Sequence of protein 1:
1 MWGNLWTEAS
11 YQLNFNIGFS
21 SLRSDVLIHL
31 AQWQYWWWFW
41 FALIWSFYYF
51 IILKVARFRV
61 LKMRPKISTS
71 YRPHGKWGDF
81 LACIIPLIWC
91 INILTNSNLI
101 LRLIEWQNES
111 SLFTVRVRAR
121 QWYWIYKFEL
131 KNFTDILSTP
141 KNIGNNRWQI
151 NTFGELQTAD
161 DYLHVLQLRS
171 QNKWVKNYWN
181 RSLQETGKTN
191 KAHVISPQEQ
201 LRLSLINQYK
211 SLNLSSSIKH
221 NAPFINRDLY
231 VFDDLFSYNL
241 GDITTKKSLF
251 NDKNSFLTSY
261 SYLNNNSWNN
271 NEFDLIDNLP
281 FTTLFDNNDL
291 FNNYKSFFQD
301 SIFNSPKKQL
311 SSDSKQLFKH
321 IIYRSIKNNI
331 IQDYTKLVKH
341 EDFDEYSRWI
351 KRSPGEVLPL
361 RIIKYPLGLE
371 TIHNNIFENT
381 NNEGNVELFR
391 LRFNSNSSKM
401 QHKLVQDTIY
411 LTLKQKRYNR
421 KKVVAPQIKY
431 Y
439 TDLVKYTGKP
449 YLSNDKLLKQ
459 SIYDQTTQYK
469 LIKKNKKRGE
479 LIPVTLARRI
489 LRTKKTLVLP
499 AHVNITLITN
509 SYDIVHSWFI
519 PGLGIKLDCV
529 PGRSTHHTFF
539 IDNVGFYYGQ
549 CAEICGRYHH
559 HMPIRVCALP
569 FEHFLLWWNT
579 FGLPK

This data describes a binding interaction between two proteins.

Sequence of protein 2:
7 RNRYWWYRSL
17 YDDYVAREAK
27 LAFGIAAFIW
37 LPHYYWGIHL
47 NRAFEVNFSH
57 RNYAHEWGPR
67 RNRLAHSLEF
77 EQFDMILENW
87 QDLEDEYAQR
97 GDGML

Interface contacts:
Residue H74 in protein 1 interacts with residue D18 in protein 2 (closest heavy-atom distance 2.9 Å).
Residue W77 in protein 1 is in contact with residue S15 in protein 2 (closest heavy-atom distance 3.9 Å).
Residue I143 in protein 1 contacts residue R69 in protein 2 (closest heavy-atom distance 3.9 Å).
Residue W36 in protein 1 interacts with residue G43 in protein 2 (closest heavy-atom distance 3.4 Å).
Residue Y35 in protein 1 is in contact with residue L46 in protein 2 (closest heavy-atom distance 3.7 Å).
Residue Q32 in protein 1 interacts with residue F50 in protein 2 (closest heavy-atom distance 3.6 Å).
Residue L43 in protein 1 is in contact with residue A32 in protein 2 (closest heavy-atom distance 3.6 Å).
Residue Y35 in protein 1 is in contact with residue W42 in protein 2 (closest heavy-atom distance 3.2 Å).
Residue F50 in protein 1 is in contact with residue E24 in protein 2 (closest heavy-atom distance 3.4 Å).
Residue S46 in protein 1 contacts residue A28 in protein 2 (closest heavy-atom distance 3.2 Å).
Residue F39 in protein 1 interacts with residue Y40 in protein 2 (closest heavy-atom distance 3.8 Å).
Residue I28 in protein 1 interacts with residue F50 in protein 2 (closest heavy-atom distance 3.9 Å).
Residue W36 in protein 1 is in contact with residue N47 in protein 2 (closest heavy-atom distance 3.0 Å).
Residue L81 in protein 1 contacts residue L16 in protein 2 (closest heavy-atom distance 3.8 Å).
Residue F39 in protein 1 interacts with residue W36 in protein 2 (closest heavy-atom distance 3.4 Å).
Residue D25 in protein 1 contacts residue R57 in protein 2 (closest heavy-atom distance 3.4 Å).
Residue I28 in protein 1 contacts residue N53 in protein 2 (closest heavy-atom distance 3.5 Å).
Residue A42 in protein 1 is in contact with residue I35 in protein 2 (closest heavy-atom distance 3.8 Å).
Residue K54 in protein 1 is in contact with residue E24 in protein 2 (closest heavy-atom distance 3.3 Å).
Residue L43 in protein 1 interacts with residue F29 in protein 2 (closest heavy-atom distance 3.6 Å).
Residue G75 in protein 1 is in contact with residue R14 in protein 2 (closest heavy-atom distance 3.9 Å).
Residue D79 in protein 1 interacts with residue Y17 in protein 2 (closest heavy-atom distance 2.5 Å).
Residue G78 in protein 1 contacts residue Y17 in protein 2 (closest heavy-atom distance 3.5 Å).
Residue H74 in protein 1 is in contact with residue R14 in protein 2 (closest heavy-atom distance 3.2 Å).
Residue L81 in protein 1 contacts residue S15 in protein 2 (closest heavy-atom distance 3.3 Å).
Residue A82 in protein 1 contacts residue Y17 in protein 2 (closest heavy-atom distance 3.4 Å).
Residue W77 in protein 1 interacts with residue W11 in protein 2 (closest heavy-atom distance 3.9 Å).
Residue W36 in protein 1 is in contact with residue Y40 in protein 2 (closest heavy-atom distance 4.0 Å).
Residue S46 in protein 1 is in contact with residue A32 in protein 2 (closest heavy-atom distance 3.9 Å).
Residue Y35 in protein 1 contacts residue H39 in protein 2 (closest heavy-atom distance 3.2 Å).
Residue Y35 in protein 1 is in contact with residue G43 in protein 2 (closest heavy-atom distance 3.4 Å).
Residue H29 in protein 1 interacts with residue F54 in protein 2 (closest heavy-atom distance 4.0 Å).
Residue G78 in protein 1 is in contact with residue S15 in protein 2 (closest heavy-atom distance 3.2 Å).
Residue D25 in protein 1 interacts with residue F54 in protein 2 (closest heavy-atom distance 3.6 Å).
Residue S46 in protein 1 interacts with residue I31 in protein 2 (closest heavy-atom distance 3.4 Å).
Residue F47 in protein 1 contacts residue V21 in protein 2 (closest heavy-atom distance 3.7 Å).
Residue F39 in protein 1 interacts with residue H39 in protein 2 (closest heavy-atom distance 3.3 Å).
Residue W38 in protein 1 is in contact with residue H39 in protein 2 (closest heavy-atom distance 3.9 Å).
Residue K76 in protein 1 contacts residue W11 in protein 2 (closest heavy-atom distance 3.4 Å).
Residue N142 in protein 1 interacts with residue R69 in protein 2 (closest heavy-atom distance 3.5 Å).
Residue G144 in protein 1 interacts with residue R66 in protein 2 (closest heavy-atom distance 3.5 Å).
Residue I28 in protein 1 interacts with residue F54 in protein 2 (closest heavy-atom distance 3.8 Å).
Residue N146 in protein 1 contacts residue R66 in protein 2 (closest heavy-atom distance 3.3 Å).
Residue Q32 in protein 1 interacts with residue N47 in protein 2 (closest heavy-atom distance 2.8 Å).
Residue F47 in protein 1 interacts with residue A25 in protein 2 (closest heavy-atom distance 3.7 Å).
Residue H500 in protein 1 contacts residue H61 in protein 2 (closest heavy-atom distance 3.6 Å).
Residue F50 in protein 1 contacts residue I31 in protein 2 (closest heavy-atom distance 3.5 Å).
Residue N142 in protein 1 interacts with residue R66 in protein 2 (closest heavy-atom distance 3.1 Å).
Residue F47 in protein 1 contacts residue E24 in protein 2 (closest heavy-atom distance 3.9 Å).
Residue K76 in protein 1 is in contact with residue R14 in protein 2 (closest heavy-atom distance 3.6 Å).
Residue K76 in protein 1 contacts residue S15 in protein 2 (closest heavy-atom distance 3.2 Å).
Residue P73 in protein 1 is in contact with residue D18 in protein 2 (closest heavy-atom distance 4.1 Å).
Residue N146 in protein 1 interacts with residue E62 in protein 2 (closest heavy-atom distance 3.9 Å).
Residue F50 in protein 1 is in contact with residue L27 in protein 2 (closest heavy-atom distance 3.1 Å).
Residue L81 in protein 1 is in contact with residue W12 in protein 2 (closest heavy-atom distance 3.8 Å).
Residue D540 in protein 1 is in contact with residue R57 in protein 2 (closest heavy-atom distance 3.1 Å).
Residue L43 in protein 1 is in contact with residue A28 in protein 2 (closest heavy-atom distance 4.0 Å).
Residue F50 in protein 1 is in contact with residue A28 in protein 2 (closest heavy-atom distance 3.8 Å).
Residue F47 in protein 1 interacts with residue A28 in protein 2 (closest heavy-atom distance 3.8 Å).
Residue W36 in protein 1 contacts residue I44 in protein 2 (closest heavy-atom distance 4.0 Å).